Sequence of chain A:
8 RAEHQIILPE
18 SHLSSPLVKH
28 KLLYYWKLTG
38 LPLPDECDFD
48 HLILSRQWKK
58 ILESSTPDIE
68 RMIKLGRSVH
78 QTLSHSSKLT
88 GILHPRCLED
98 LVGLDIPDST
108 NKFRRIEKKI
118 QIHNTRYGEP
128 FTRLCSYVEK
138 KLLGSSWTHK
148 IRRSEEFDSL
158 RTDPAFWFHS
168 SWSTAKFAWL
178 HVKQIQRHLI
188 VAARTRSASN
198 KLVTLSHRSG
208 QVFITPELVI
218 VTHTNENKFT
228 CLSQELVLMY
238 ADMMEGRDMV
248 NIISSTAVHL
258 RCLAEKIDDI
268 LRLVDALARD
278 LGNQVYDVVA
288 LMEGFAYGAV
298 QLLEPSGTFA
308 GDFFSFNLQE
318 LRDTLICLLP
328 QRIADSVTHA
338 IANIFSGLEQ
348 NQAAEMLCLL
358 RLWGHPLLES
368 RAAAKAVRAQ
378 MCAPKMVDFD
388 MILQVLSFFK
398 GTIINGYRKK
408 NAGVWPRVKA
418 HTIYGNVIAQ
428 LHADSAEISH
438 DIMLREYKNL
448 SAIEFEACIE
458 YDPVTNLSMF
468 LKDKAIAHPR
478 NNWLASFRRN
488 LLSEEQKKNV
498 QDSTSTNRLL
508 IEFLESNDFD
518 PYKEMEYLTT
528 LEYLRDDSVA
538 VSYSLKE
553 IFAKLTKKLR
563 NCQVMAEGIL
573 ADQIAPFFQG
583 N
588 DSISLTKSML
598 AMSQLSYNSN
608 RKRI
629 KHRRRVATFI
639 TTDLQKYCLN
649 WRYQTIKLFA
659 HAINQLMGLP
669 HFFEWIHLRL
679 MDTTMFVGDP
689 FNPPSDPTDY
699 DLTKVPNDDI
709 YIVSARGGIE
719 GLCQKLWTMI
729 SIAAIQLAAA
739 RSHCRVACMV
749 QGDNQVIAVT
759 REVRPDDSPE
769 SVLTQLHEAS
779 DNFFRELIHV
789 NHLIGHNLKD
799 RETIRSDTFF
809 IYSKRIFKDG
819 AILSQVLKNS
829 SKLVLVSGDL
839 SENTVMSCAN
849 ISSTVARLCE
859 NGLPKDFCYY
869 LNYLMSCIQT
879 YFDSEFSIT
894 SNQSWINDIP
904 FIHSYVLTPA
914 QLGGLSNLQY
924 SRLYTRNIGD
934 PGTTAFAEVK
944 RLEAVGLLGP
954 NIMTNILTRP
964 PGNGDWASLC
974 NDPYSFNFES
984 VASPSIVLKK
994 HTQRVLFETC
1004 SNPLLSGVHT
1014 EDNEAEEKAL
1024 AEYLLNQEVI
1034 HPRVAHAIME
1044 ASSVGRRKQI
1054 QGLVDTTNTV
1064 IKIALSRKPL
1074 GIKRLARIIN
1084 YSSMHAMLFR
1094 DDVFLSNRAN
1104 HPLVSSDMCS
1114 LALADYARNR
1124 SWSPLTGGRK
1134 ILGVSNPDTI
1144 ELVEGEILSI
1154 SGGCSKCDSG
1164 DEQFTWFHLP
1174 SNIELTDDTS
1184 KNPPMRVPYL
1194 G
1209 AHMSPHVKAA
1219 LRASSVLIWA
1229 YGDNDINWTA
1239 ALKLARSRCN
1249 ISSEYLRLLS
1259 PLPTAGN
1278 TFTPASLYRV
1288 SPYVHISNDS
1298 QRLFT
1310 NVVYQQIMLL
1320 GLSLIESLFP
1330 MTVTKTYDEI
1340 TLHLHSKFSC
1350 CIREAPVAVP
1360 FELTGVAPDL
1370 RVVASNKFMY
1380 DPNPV

Sequence of chain B:
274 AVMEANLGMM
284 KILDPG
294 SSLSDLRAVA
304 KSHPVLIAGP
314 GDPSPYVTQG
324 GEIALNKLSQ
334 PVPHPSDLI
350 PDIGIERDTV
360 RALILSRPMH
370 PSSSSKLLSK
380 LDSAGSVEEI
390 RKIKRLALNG

Residue-level contacts at the interface:
Residue N648 in chain A contacts residue Q333 in chain B (closest heavy-atom distance 3.7 Å).
Residue R319 in chain A is in contact with residue D351 in chain B (closest heavy-atom distance 3.8 Å).
Residue P381 in chain A contacts residue Q333 in chain B (closest heavy-atom distance 3.2 Å).
Residue A339 in chain A is in contact with residue D357 in chain B (closest heavy-atom distance 3.6 Å).
Residue L345 in chain A is in contact with residue S365 in chain B (closest heavy-atom distance 4.0 Å).
Residue L315 in chain A is in contact with residue D357 in chain B (closest heavy-atom distance 3.7 Å).
Residue K382 in chain A interacts with residue S332 in chain B (closest heavy-atom distance 3.3 Å).
Residue G308 in chain A is in contact with residue L362 in chain B (closest heavy-atom distance 4.0 Å).
Residue F311 in chain A contacts residue T358 in chain B (closest heavy-atom distance 3.6 Å).
Residue P302 in chain A interacts with residue R366 in chain B (closest heavy-atom distance 4.1 Å).
Residue S312 in chain A interacts with residue I354 in chain B (closest heavy-atom distance 3.9 Å).
Residue H336 in chain A contacts residue D357 in chain B (closest heavy-atom distance 3.3 Å).
Residue Q377 in chain A is in contact with residue L331 in chain B (closest heavy-atom distance 3.2 Å).
Residue M383 in chain A interacts with residue I326 in chain B (closest heavy-atom distance 4.1 Å).
Residue R319 in chain A is in contact with residue I354 in chain B (closest heavy-atom distance 3.6 Å).
Residue L315 in chain A interacts with residue I354 in chain B (closest heavy-atom distance 3.9 Å).
Residue A307 in chain A contacts residue L362 in chain B (closest heavy-atom distance 3.8 Å).
Residue H790 in chain A is in contact with residue S332 in chain B (closest heavy-atom distance 2.4 Å).
Residue S343 in chain A is in contact with residue L364 in chain B (closest heavy-atom distance 4.0 Å).
Residue S343 in chain A is in contact with residue A361 in chain B (closest heavy-atom distance 3.9 Å).
Residue N795 in chain A is in contact with residue K330 in chain B (closest heavy-atom distance 3.3 Å).
Residue Q643 in chain A contacts residue L331 in chain B (closest heavy-atom distance 3.9 Å).
Residue M383 in chain A contacts residue L328 in chain B (closest heavy-atom distance 3.8 Å).
Residue Q377 in chain A is in contact with residue Q333 in chain B (closest heavy-atom distance 3.4 Å).
Residue M383 in chain A is in contact with residue S332 in chain B (closest heavy-atom distance 2.7 Å).
Residue G344 in chain A interacts with residue S365 in chain B (closest heavy-atom distance 4.1 Å).
Residue N795 in chain A is in contact with residue L331 in chain B (closest heavy-atom distance 3.7 Å).
Residue K382 in chain A is in contact with residue P334 in chain B (closest heavy-atom distance 3.8 Å).
Residue P381 in chain A is in contact with residue P334 in chain B (closest heavy-atom distance 3.3 Å).
Residue M383 in chain A interacts with residue I285 in chain B (closest heavy-atom distance 3.8 Å).
Residue M383 in chain A is in contact with residue V308 in chain B (closest heavy-atom distance 3.7 Å).
Residue K382 in chain A contacts residue Q333 in chain B (closest heavy-atom distance 3.7 Å).
Residue S303 in chain A interacts with residue R366 in chain B (closest heavy-atom distance 3.5 Å).
Residue E301 in chain A interacts with residue R366 in chain B (closest heavy-atom distance 3.0 Å).
Residue F311 in chain A is in contact with residue A361 in chain B (closest heavy-atom distance 3.6 Å).
Residue L300 in chain A is in contact with residue S365 in chain B (closest heavy-atom distance 4.0 Å).
Residue A307 in chain A contacts residue R366 in chain B (closest heavy-atom distance 4.0 Å).
Residue H790 in chain A is in contact with residue K330 in chain B (closest heavy-atom distance 3.0 Å).
Residue H790 in chain A is in contact with residue D287 in chain B (closest heavy-atom distance 3.2 Å).
Residue L299 in chain A contacts residue A361 in chain B (closest heavy-atom distance 3.8 Å).
Residue L299 in chain A is in contact with residue S365 in chain B (closest heavy-atom distance 3.3 Å).
Residue Q652 in chain A is in contact with residue G312 in chain B (closest heavy-atom distance 4.1 Å).
Residue A380 in chain A interacts with residue Q333 in chain B (closest heavy-atom distance 3.5 Å).
Residue G793 in chain A is in contact with residue S332 in chain B (closest heavy-atom distance 4.2 Å).
Residue L299 in chain A is in contact with residue R366 in chain B (closest heavy-atom distance 3.1 Å).
Residue G793 in chain A interacts with residue L331 in chain B (closest heavy-atom distance 3.7 Å).
Residue R714 in chain A interacts with residue P313 in chain B (closest heavy-atom distance 3.4 Å).
Residue P381 in chain A interacts with residue Y319 in chain B (closest heavy-atom distance 3.6 Å).
Residue H336 in chain A contacts residue R360 in chain B (closest heavy-atom distance 3.2 Å).
Residue Q652 in chain A is in contact with residue A311 in chain B (closest heavy-atom distance 3.7 Å).
Residue H794 in chain A contacts residue K330 in chain B (closest heavy-atom distance 4.2 Å).
Residue G304 in chain A interacts with residue L397 in chain B (closest heavy-atom distance 3.3 Å).
Residue L299 in chain A is in contact with residue L362 in chain B (closest heavy-atom distance 3.7 Å).
Residue N648 in chain A interacts with residue L331 in chain B (closest heavy-atom distance 3.3 Å).
Residue M383 in chain A interacts with residue P334 in chain B (closest heavy-atom distance 4.1 Å).
Residue Q316 in chain A interacts with residue I354 in chain B (closest heavy-atom distance 4.0 Å).
Residue S312 in chain A contacts residue T358 in chain B (closest heavy-atom distance 3.6 Å).
Residue H790 in chain A interacts with residue N329 in chain B (closest heavy-atom distance 3.3 Å).
Residue K382 in chain A contacts residue L331 in chain B (closest heavy-atom distance 2.4 Å).
Residue A307 in chain A interacts with residue L397 in chain B (closest heavy-atom distance 3.9 Å).

The following describes two proteins that form a bound complex.